Residue-level contacts at the interface:
Residue L235 in the first protein is in contact with residue L3 in the second protein (closest heavy-atom distance 4.3 Å).
Residue F63 in the first protein contacts residue L7 in the second protein (closest heavy-atom distance 4.4 Å).
Residue V72 in the first protein contacts residue L3 in the second protein (closest heavy-atom distance 3.7 Å).
Residue L235 in the first protein interacts with residue L6 in the second protein (closest heavy-atom distance 3.8 Å).
Residue E238 in the first protein interacts with residue L3 in the second protein (closest heavy-atom distance 3.4 Å).
Residue E238 in the first protein is in contact with residue I2 in the second protein (closest heavy-atom distance 2.8 Å).
Residue I54 in the first protein contacts residue L6 in the second protein (closest heavy-atom distance 3.6 Å).
Residue Q71 in the first protein is in contact with residue L7 in the second protein (closest heavy-atom distance 4.0 Å).
Residue V72 in the first protein is in contact with residue H4 in the second protein (closest heavy-atom distance 4.5 Å).
Residue M239 in the first protein contacts residue L3 in the second protein (closest heavy-atom distance 4.0 Å).
Residue D234 in the first protein is in contact with residue I2 in the second protein (closest heavy-atom distance 3.5 Å).
Residue L75 in the first protein interacts with residue L7 in the second protein (closest heavy-atom distance 3.9 Å).
Residue V72 in the first protein is in contact with residue L7 in the second protein (closest heavy-atom distance 3.7 Å).
Residue L75 in the first protein interacts with residue L3 in the second protein (closest heavy-atom distance 4.4 Å).
Residue E76 in the first protein contacts residue L3 in the second protein (closest heavy-atom distance 3.8 Å).
Residue E238 in the first protein interacts with residue K1 in the second protein (closest heavy-atom distance 3.2 Å).
Residue I54 in the first protein is in contact with residue L7 in the second protein (closest heavy-atom distance 3.7 Å).
Residue L235 in the first protein is in contact with residue I2 in the second protein (closest heavy-atom distance 3.4 Å).
Residue L68 in the first protein contacts residue L7 in the second protein (closest heavy-atom distance 4.7 Å).
Residue I54 in the first protein is in contact with residue L3 in the second protein (closest heavy-atom distance 3.7 Å).

Sequence of the first protein:
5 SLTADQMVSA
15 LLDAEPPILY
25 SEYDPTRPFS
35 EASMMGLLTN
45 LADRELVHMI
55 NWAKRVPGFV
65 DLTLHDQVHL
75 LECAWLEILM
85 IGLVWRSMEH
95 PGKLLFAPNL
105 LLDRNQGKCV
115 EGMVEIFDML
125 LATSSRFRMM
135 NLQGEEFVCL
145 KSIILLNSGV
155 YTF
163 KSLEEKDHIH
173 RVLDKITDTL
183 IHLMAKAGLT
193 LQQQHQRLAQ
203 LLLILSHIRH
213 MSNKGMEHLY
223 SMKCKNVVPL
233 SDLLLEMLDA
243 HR

These two protein chains interact to form a complex.

Sequence of the second protein:
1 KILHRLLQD